The following describes two proteins that form a bound complex.

Residue-level contacts at the interface:
Residue L11 in chain A contacts residue K10 in chain B (closest heavy-atom distance 2.8 Å).
Residue N8 in chain A is in contact with residue N8 in chain B (closest heavy-atom distance 2.9 Å).
Residue S34 in chain A interacts with residue Q17 in chain B (closest heavy-atom distance 2.8 Å).
Residue S49 in chain A interacts with residue K50 in chain B (closest heavy-atom distance 3.0 Å).
Residue K10 in chain A is in contact with residue K9 in chain B (closest heavy-atom distance 2.9 Å).
Residue K19 in chain A is in contact with residue C20 in chain B (closest heavy-atom distance 2.9 Å).
Residue I26 in chain A contacts residue N25 in chain B (closest heavy-atom distance 2.8 Å).
Residue S45 in chain A is in contact with residue K46 in chain B (closest heavy-atom distance 3.0 Å).
Residue Q5 in chain A interacts with residue Q5 in chain B (closest heavy-atom distance 2.8 Å).
Residue Q36 in chain A interacts with residue Q36 in chain B (closest heavy-atom distance 2.9 Å).
Residue V47 in chain A is in contact with residue K46 in chain B (closest heavy-atom distance 3.0 Å).
Residue H58 in chain A contacts residue H59 in chain B (closest heavy-atom distance 3.1 Å).
Residue D43 in chain A interacts with residue L44 in chain B (closest heavy-atom distance 2.9 Å).
Residue L11 in chain A is in contact with residue D12 in chain B (closest heavy-atom distance 2.8 Å).
Residue N15 in chain A is in contact with residue S14 in chain B (closest heavy-atom distance 3.2 Å).
Residue V38 in chain A interacts with residue Y39 in chain B (closest heavy-atom distance 2.9 Å).
Residue V47 in chain A contacts residue T48 in chain B (closest heavy-atom distance 2.9 Å).
Residue N25 in chain A interacts with residue N25 in chain B (closest heavy-atom distance 3.1 Å).
Residue H28 in chain A is in contact with residue H28 in chain B (closest heavy-atom distance 3.2 Å).
Residue S22 in chain A is in contact with residue K23 in chain B (closest heavy-atom distance 2.9 Å).
Residue G33 in chain A is in contact with residue G31 in chain B (closest heavy-atom distance 2.8 Å).
Residue D43 in chain A interacts with residue V42 in chain B (closest heavy-atom distance 3.0 Å).
Residue D24 in chain A interacts with residue N25 in chain B (closest heavy-atom distance 3.0 Å).
Residue L13 in chain A is in contact with residue S14 in chain B (closest heavy-atom distance 2.9 Å).
Residue S34 in chain A is in contact with residue N15 in chain B (closest heavy-atom distance 2.8 Å).
Residue N56 in chain A interacts with residue N56 in chain B (closest heavy-atom distance 2.9 Å).
Residue G32 in chain A is in contact with residue G31 in chain B (closest heavy-atom distance 2.8 Å).
Residue C51 in chain A is in contact with residue K50 in chain B (closest heavy-atom distance 2.8 Å).
Residue I6 in chain A contacts residue Q5 in chain B (closest heavy-atom distance 2.8 Å).
Residue S34 in chain A interacts with residue V35 in chain B (closest heavy-atom distance 3.0 Å).
Residue H28 in chain A is in contact with residue K27 in chain B (closest heavy-atom distance 3.0 Å).
Residue V4 in chain A interacts with residue K3 in chain B (closest heavy-atom distance 3.0 Å).
Residue N15 in chain A is in contact with residue V16 in chain B (closest heavy-atom distance 2.8 Å).
Residue G21 in chain A contacts residue C20 in chain B (closest heavy-atom distance 2.8 Å).
Residue S45 in chain A is in contact with residue S45 in chain B (closest heavy-atom distance 3.2 Å).
Residue N8 in chain A interacts with residue K9 in chain B (closest heavy-atom distance 2.7 Å).
Residue Q17 in chain A is in contact with residue V16 in chain B (closest heavy-atom distance 2.9 Å).
Residue Q36 in chain A is in contact with residue I37 in chain B (closest heavy-atom distance 2.9 Å).
Residue N15 in chain A is in contact with residue N15 in chain B (closest heavy-atom distance 2.7 Å).
Residue V4 in chain A contacts residue Q5 in chain B (closest heavy-atom distance 2.7 Å).
Residue L13 in chain A is in contact with residue D12 in chain B (closest heavy-atom distance 2.8 Å).
Residue D12 in chain A is in contact with residue D12 in chain B (closest heavy-atom distance 3.0 Å).
Residue G52 in chain A interacts with residue G52 in chain B (closest heavy-atom distance 2.8 Å).
Residue N56 in chain A contacts residue G55 in chain B (closest heavy-atom distance 2.8 Å).
Residue Q17 in chain A is in contact with residue S18 in chain B (closest heavy-atom distance 3.0 Å).
Residue N8 in chain A is in contact with residue I7 in chain B (closest heavy-atom distance 2.8 Å).
Residue P41 in chain A interacts with residue V42 in chain B (closest heavy-atom distance 2.9 Å).
Residue I6 in chain A is in contact with residue I7 in chain B (closest heavy-atom distance 2.8 Å).
Residue K40 in chain A interacts with residue Y39 in chain B (closest heavy-atom distance 2.7 Å).
Residue I26 in chain A interacts with residue K27 in chain B (closest heavy-atom distance 3.0 Å).
Residue D43 in chain A interacts with residue D43 in chain B (closest heavy-atom distance 2.8 Å).
Residue L54 in chain A is in contact with residue G2 in chain B (closest heavy-atom distance 3.1 Å).
Residue L54 in chain A is in contact with residue S53 in chain B (closest heavy-atom distance 2.7 Å).
Residue Q36 in chain A interacts with residue V35 in chain B (closest heavy-atom distance 2.9 Å).
Residue V38 in chain A contacts residue I37 in chain B (closest heavy-atom distance 2.9 Å).
Residue Q17 in chain A interacts with residue Q17 in chain B (closest heavy-atom distance 2.8 Å).
Residue N56 in chain A interacts with residue I57 in chain B (closest heavy-atom distance 2.9 Å).
Residue D24 in chain A is in contact with residue D24 in chain B (closest heavy-atom distance 3.1 Å).
Residue K19 in chain A interacts with residue S18 in chain B (closest heavy-atom distance 3.1 Å).
Residue H58 in chain A contacts residue I57 in chain B (closest heavy-atom distance 2.9 Å).

Sequence of chain B:
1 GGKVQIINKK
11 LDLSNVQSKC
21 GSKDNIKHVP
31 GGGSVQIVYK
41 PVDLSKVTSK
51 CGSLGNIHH

Sequence of chain A:
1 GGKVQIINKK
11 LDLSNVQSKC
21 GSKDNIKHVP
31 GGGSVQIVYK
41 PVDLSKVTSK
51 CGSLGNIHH